These two protein chains interact to form a complex.

Interface contacts:
Residue L334 in chain A contacts residue V177 in chain B (closest heavy-atom distance 4.5 Å).
Residue F331 in chain A is in contact with residue P175 in chain B (closest heavy-atom distance 4.0 Å).
Residue F331 in chain A contacts residue V313 in chain B (closest heavy-atom distance 3.4 Å).
Residue R333 in chain A is in contact with residue V177 in chain B (closest heavy-atom distance 3.9 Å).
Residue P332 in chain A is in contact with residue V313 in chain B (closest heavy-atom distance 4.7 Å).
Residue L334 in chain A is in contact with residue D176 in chain B (closest heavy-atom distance 3.6 Å).
Residue F331 in chain A contacts residue K310 in chain B (closest heavy-atom distance 4.0 Å).
Residue P332 in chain A contacts residue V177 in chain B (closest heavy-atom distance 3.4 Å).
Residue P335 in chain A is in contact with residue L180 in chain B (closest heavy-atom distance 4.4 Å).
Residue L334 in chain A interacts with residue L180 in chain B (closest heavy-atom distance 4.2 Å).
Residue P332 in chain A contacts residue L314 in chain B (closest heavy-atom distance 4.7 Å).
Residue F331 in chain A interacts with residue L314 in chain B (closest heavy-atom distance 4.6 Å).

Sequence of chain A:
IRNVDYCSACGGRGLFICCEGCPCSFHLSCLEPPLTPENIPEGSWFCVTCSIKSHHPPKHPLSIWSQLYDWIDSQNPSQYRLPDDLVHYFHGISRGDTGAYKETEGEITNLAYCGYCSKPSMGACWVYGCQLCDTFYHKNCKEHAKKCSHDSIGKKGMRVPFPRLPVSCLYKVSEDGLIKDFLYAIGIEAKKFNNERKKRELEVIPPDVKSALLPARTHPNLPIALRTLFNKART

Sequence of chain B:
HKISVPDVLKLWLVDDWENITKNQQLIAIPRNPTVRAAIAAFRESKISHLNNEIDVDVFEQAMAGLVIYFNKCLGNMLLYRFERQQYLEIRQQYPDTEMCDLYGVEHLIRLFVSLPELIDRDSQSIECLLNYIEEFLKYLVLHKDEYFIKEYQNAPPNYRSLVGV